Sequence of chain B:
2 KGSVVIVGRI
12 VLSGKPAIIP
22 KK

These two protein chains interact to form a complex.

Interface contacts:
Residue A76 in chain A is in contact with residue S4 in chain B (closest heavy-atom distance 3.6 Å).
Residue T21 in chain A contacts residue G9 in chain B (closest heavy-atom distance 3.3 Å).
Residue A18 in chain A contacts residue R10 in chain B (closest heavy-atom distance 3.3 Å).
Residue G42 in chain A interacts with residue I11 in chain B (closest heavy-atom distance 3.9 Å).
Residue V44 in chain A interacts with residue R10 in chain B (closest heavy-atom distance 3.6 Å).
Residue I75 in chain A is in contact with residue V5 in chain B (closest heavy-atom distance 3.4 Å).
Residue T15 in chain A is in contact with residue G15 in chain B (closest heavy-atom distance 3.2 Å).
Residue T15 in chain A is in contact with residue L13 in chain B (closest heavy-atom distance 3.5 Å).
Residue E43 in chain A contacts residue V12 in chain B (closest heavy-atom distance 3.6 Å).
Residue V118 in chain A interacts with residue L13 in chain B (closest heavy-atom distance 3.7 Å).
Residue S31 in chain A interacts with residue G3 in chain B (closest heavy-atom distance 3.6 Å).
Residue C27 in chain A contacts residue V6 in chain B (closest heavy-atom distance 3.7 Å).
Residue Q45 in chain A contacts residue I7 in chain B (closest heavy-atom distance 3.6 Å).
Residue E41 in chain A is in contact with residue R10 in chain B (closest heavy-atom distance 3.5 Å).
Residue T74 in chain A interacts with residue V5 in chain B (closest heavy-atom distance 2.8 Å).
Residue V47 in chain A contacts residue V6 in chain B (closest heavy-atom distance 3.4 Å).
Residue T15 in chain A contacts residue V12 in chain B (closest heavy-atom distance 3.9 Å).
Residue Y17 in chain A is in contact with residue V12 in chain B (closest heavy-atom distance 2.9 Å).
Residue Y17 in chain A is in contact with residue I11 in chain B (closest heavy-atom distance 3.2 Å).
Residue Q19 in chain A is in contact with residue G9 in chain B (closest heavy-atom distance 3.1 Å).
Residue R73 in chain A is in contact with residue G3 in chain B (closest heavy-atom distance 3.3 Å).
Residue A76 in chain A interacts with residue V5 in chain B (closest heavy-atom distance 2.9 Å).
Residue Q45 in chain A interacts with residue R10 in chain B (closest heavy-atom distance 3.9 Å).
Residue I46 in chain A is in contact with residue I7 in chain B (closest heavy-atom distance 3.5 Å).
Residue S48 in chain A interacts with residue V5 in chain B (closest heavy-atom distance 3.5 Å).
Residue P81 in chain A interacts with residue S4 in chain B (closest heavy-atom distance 3.4 Å).
Residue E43 in chain A contacts residue S14 in chain B (closest heavy-atom distance 3.2 Å).
Residue I46 in chain A interacts with residue G9 in chain B (closest heavy-atom distance 3.0 Å).
Residue R22 in chain A interacts with residue I7 in chain B (closest heavy-atom distance 3.5 Å).
Residue Y17 in chain A is in contact with residue R10 in chain B (closest heavy-atom distance 3.9 Å).
Residue T30 in chain A is in contact with residue V6 in chain B (closest heavy-atom distance 3.5 Å).
Residue S31 in chain A is in contact with residue S4 in chain B (closest heavy-atom distance 2.8 Å).
Residue Q39 in chain A contacts residue R10 in chain B (closest heavy-atom distance 2.9 Å).
Residue C27 in chain A contacts residue V8 in chain B (closest heavy-atom distance 3.5 Å).
Residue S48 in chain A is in contact with residue V6 in chain B (closest heavy-atom distance 2.7 Å).
Residue Q20 in chain A contacts residue V8 in chain B (closest heavy-atom distance 3.3 Å).
Residue R22 in chain A contacts residue V6 in chain B (closest heavy-atom distance 3.9 Å).
Residue E43 in chain A interacts with residue L13 in chain B (closest heavy-atom distance 2.9 Å).
Residue I46 in chain A interacts with residue R10 in chain B (closest heavy-atom distance 3.8 Å).
Residue V118 in chain A interacts with residue I11 in chain B (closest heavy-atom distance 3.9 Å).
Residue G42 in chain A is in contact with residue V12 in chain B (closest heavy-atom distance 3.8 Å).
Residue T21 in chain A is in contact with residue V8 in chain B (closest heavy-atom distance 2.9 Å).
Residue A16 in chain A is in contact with residue V12 in chain B (closest heavy-atom distance 3.1 Å).
Residue S31 in chain A contacts residue V6 in chain B (closest heavy-atom distance 3.5 Å).
Residue I46 in chain A interacts with residue V8 in chain B (closest heavy-atom distance 2.9 Å).
Residue S48 in chain A interacts with residue V8 in chain B (closest heavy-atom distance 3.4 Å).
Residue T74 in chain A is in contact with residue S4 in chain B (closest heavy-atom distance 2.7 Å).
Residue R120 in chain A is in contact with residue I11 in chain B (closest heavy-atom distance 3.6 Å).
Residue R73 in chain A is in contact with residue K2 in chain B (closest heavy-atom distance 3.4 Å).
Residue V47 in chain A is in contact with residue V5 in chain B (closest heavy-atom distance 3.3 Å).
Residue T21 in chain A is in contact with residue R10 in chain B (closest heavy-atom distance 3.4 Å).
Residue E43 in chain A is in contact with residue I11 in chain B (closest heavy-atom distance 3.7 Å).
Residue G34 in chain A is in contact with residue S4 in chain B (closest heavy-atom distance 3.9 Å).
Residue Q19 in chain A interacts with residue R10 in chain B (closest heavy-atom distance 2.9 Å).
Residue R103 in chain A contacts residue S14 in chain B (closest heavy-atom distance 3.5 Å).
Residue T119 in chain A contacts residue I11 in chain B (closest heavy-atom distance 3.3 Å).
Residue Q45 in chain A interacts with residue G9 in chain B (closest heavy-atom distance 3.6 Å).
Residue L105 in chain A interacts with residue L13 in chain B (closest heavy-atom distance 3.8 Å).
Residue R22 in chain A contacts residue V8 in chain B (closest heavy-atom distance 3.3 Å).
Residue V44 in chain A is in contact with residue I11 in chain B (closest heavy-atom distance 2.9 Å).

Sequence of chain A:
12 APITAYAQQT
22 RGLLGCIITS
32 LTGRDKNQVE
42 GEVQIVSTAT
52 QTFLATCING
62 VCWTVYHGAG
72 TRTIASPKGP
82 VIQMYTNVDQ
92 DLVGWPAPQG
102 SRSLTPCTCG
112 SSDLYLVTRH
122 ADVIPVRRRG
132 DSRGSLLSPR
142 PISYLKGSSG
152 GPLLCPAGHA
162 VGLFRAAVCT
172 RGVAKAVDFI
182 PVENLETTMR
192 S